This data describes a binding interaction between two proteins.

Sequence of protein 2:
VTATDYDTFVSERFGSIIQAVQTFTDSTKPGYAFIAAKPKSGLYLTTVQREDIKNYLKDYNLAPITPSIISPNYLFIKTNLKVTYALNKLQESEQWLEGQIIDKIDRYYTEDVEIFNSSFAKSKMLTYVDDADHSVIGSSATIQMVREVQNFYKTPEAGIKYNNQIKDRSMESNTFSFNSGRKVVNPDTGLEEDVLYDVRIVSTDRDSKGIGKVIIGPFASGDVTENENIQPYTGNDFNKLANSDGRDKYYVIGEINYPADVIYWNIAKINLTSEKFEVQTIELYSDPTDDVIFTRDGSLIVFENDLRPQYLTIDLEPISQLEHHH

Interface contacts:
Residue H331 in protein 2 is in contact with residue N67 in protein 1 (closest heavy-atom distance 1.5 Å).
Residue H331 in protein 2 is in contact with residue F15 in protein 1 (closest heavy-atom distance 1.7 Å).

Sequence of protein 1:
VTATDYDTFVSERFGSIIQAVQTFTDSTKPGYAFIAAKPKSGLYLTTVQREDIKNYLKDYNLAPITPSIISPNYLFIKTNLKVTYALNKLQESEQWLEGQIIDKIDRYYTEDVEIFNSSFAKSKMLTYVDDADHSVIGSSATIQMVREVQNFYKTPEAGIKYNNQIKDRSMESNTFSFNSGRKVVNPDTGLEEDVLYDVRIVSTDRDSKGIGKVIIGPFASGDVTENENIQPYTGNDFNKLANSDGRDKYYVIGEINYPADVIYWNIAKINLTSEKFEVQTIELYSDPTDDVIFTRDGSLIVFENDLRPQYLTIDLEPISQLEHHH